This data describes a binding interaction between two proteins.

Residue-level contacts at the interface:
Residue D120 in protein 1 is in contact with residue I20 in protein 2 (closest heavy-atom distance 2.9 Å).
Residue L121 in protein 1 is in contact with residue L19 in protein 2 (closest heavy-atom distance 3.6 Å).
Residue D232 in protein 1 is in contact with residue F12 in protein 2 (closest heavy-atom distance 3.3 Å).
Residue D122 in protein 1 is in contact with residue R17 in protein 2 (closest heavy-atom distance 3.2 Å).
Residue S46 in protein 1 is in contact with residue M9 in protein 2 (closest heavy-atom distance 3.9 Å).
Residue L126 in protein 1 interacts with residue S15 in protein 2 (closest heavy-atom distance 3.3 Å).
Residue D29 in protein 1 interacts with residue R18 in protein 2 (closest heavy-atom distance 2.9 Å).
Residue A67 in protein 1 interacts with residue R18 in protein 2 (closest heavy-atom distance 3.9 Å).
Residue Q125 in protein 1 interacts with residue K16 in protein 2 (closest heavy-atom distance 2.9 Å).
Residue M40 in protein 1 interacts with residue T10 in protein 2 (closest heavy-atom distance 3.6 Å).
Residue P253 in protein 1 is in contact with residue Q6 in protein 2 (closest heavy-atom distance 3.6 Å).
Residue D120 in protein 1 contacts residue F21 in protein 2 (closest heavy-atom distance 3.2 Å).
Residue A252 in protein 1 contacts residue T7 in protein 2 (closest heavy-atom distance 3.1 Å).
Residue E124 in protein 1 is in contact with residue K16 in protein 2 (closest heavy-atom distance 3.8 Å).
Residue V123 in protein 1 contacts residue R17 in protein 2 (closest heavy-atom distance 3.1 Å).
Residue P253 in protein 1 contacts residue T7 in protein 2 (closest heavy-atom distance 2.6 Å).
Residue I255 in protein 1 interacts with residue R5 in protein 2 (closest heavy-atom distance 2.6 Å).
Residue K254 in protein 1 interacts with residue R5 in protein 2 (closest heavy-atom distance 3.6 Å).
Residue L121 in protein 1 interacts with residue R18 in protein 2 (closest heavy-atom distance 3.4 Å).
Residue P234 in protein 1 contacts residue M9 in protein 2 (closest heavy-atom distance 3.7 Å).
Residue Q131 in protein 1 interacts with residue Y13 in protein 2 (closest heavy-atom distance 2.6 Å).
Residue G69 in protein 1 is in contact with residue S22 in protein 2 (closest heavy-atom distance 2.8 Å).
Residue C27 in protein 1 contacts residue R18 in protein 2 (closest heavy-atom distance 3.7 Å).
Residue A252 in protein 1 contacts residue S8 in protein 2 (closest heavy-atom distance 3.8 Å).
Residue D97 in protein 1 interacts with residue S22 in protein 2 (closest heavy-atom distance 2.7 Å).
Residue I128 in protein 1 is in contact with residue Y13 in protein 2 (closest heavy-atom distance 3.9 Å).
Residue L121 in protein 1 interacts with residue I20 in protein 2 (closest heavy-atom distance 2.7 Å).
Residue E124 in protein 1 interacts with residue R17 in protein 2 (closest heavy-atom distance 3.0 Å).
Residue L126 in protein 1 contacts residue Y13 in protein 2 (closest heavy-atom distance 3.9 Å).
Residue L126 in protein 1 contacts residue M9 in protein 2 (closest heavy-atom distance 3.8 Å).
Residue G69 in protein 1 interacts with residue I20 in protein 2 (closest heavy-atom distance 3.5 Å).
Residue L118 in protein 1 contacts residue S22 in protein 2 (closest heavy-atom distance 3.8 Å).
Residue A208 in protein 1 contacts residue Q6 in protein 2 (closest heavy-atom distance 3.8 Å).
Residue L126 in protein 1 contacts residue H14 in protein 2 (closest heavy-atom distance 3.2 Å).
Residue M40 in protein 1 interacts with residue M9 in protein 2 (closest heavy-atom distance 3.3 Å).
Residue E124 in protein 1 contacts residue S15 in protein 2 (closest heavy-atom distance 3.6 Å).
Residue K254 in protein 1 interacts with residue Q6 in protein 2 (closest heavy-atom distance 3.7 Å).
Residue G127 in protein 1 contacts residue H14 in protein 2 (closest heavy-atom distance 2.6 Å).
Residue V45 in protein 1 is in contact with residue Q6 in protein 2 (closest heavy-atom distance 3.5 Å).
Residue P234 in protein 1 contacts residue F12 in protein 2 (closest heavy-atom distance 3.8 Å).
Residue V123 in protein 1 interacts with residue I20 in protein 2 (closest heavy-atom distance 3.7 Å).
Residue D122 in protein 1 contacts residue L19 in protein 2 (closest heavy-atom distance 3.2 Å).
Residue G127 in protein 1 interacts with residue Y13 in protein 2 (closest heavy-atom distance 3.4 Å).
Residue A67 in protein 1 interacts with residue S22 in protein 2 (closest heavy-atom distance 3.9 Å).
Residue M68 in protein 1 contacts residue S22 in protein 2 (closest heavy-atom distance 3.7 Å).
Residue V123 in protein 1 interacts with residue R18 in protein 2 (closest heavy-atom distance 2.7 Å).
Residue H44 in protein 1 contacts residue M9 in protein 2 (closest heavy-atom distance 2.9 Å).
Residue Q125 in protein 1 is in contact with residue S15 in protein 2 (closest heavy-atom distance 3.3 Å).
Residue L126 in protein 1 interacts with residue T10 in protein 2 (closest heavy-atom distance 3.8 Å).
Residue A252 in protein 1 interacts with residue Q6 in protein 2 (closest heavy-atom distance 3.0 Å).
Residue A67 in protein 1 interacts with residue I20 in protein 2 (closest heavy-atom distance 3.5 Å).
Residue A252 in protein 1 interacts with residue M9 in protein 2 (closest heavy-atom distance 3.8 Å).
Residue Y250 in protein 1 is in contact with residue M9 in protein 2 (closest heavy-atom distance 3.6 Å).
Residue C27 in protein 1 is in contact with residue I20 in protein 2 (closest heavy-atom distance 3.8 Å).
Residue D120 in protein 1 contacts residue S22 in protein 2 (closest heavy-atom distance 2.8 Å).
Residue H44 in protein 1 interacts with residue S8 in protein 2 (closest heavy-atom distance 3.6 Å).
Residue M119 in protein 1 interacts with residue S22 in protein 2 (closest heavy-atom distance 3.0 Å).
Residue D122 in protein 1 is in contact with residue R18 in protein 2 (closest heavy-atom distance 3.5 Å).
Residue P253 in protein 1 contacts residue F12 in protein 2 (closest heavy-atom distance 3.7 Å).
Residue Q125 in protein 1 is in contact with residue R18 in protein 2 (closest heavy-atom distance 3.1 Å).

Sequence of protein 2:
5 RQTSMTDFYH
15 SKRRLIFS

Sequence of protein 1:
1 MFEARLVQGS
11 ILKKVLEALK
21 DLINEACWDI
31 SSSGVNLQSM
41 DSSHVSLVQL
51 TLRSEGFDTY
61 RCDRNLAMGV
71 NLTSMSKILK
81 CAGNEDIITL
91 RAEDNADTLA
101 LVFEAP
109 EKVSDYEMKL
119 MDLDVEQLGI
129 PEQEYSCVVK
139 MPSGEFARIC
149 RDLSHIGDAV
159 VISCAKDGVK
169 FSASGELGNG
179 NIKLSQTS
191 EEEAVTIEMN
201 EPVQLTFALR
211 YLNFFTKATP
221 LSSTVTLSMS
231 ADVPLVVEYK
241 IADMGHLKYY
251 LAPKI